This data describes a binding interaction between two proteins.

Sequence of the first protein:
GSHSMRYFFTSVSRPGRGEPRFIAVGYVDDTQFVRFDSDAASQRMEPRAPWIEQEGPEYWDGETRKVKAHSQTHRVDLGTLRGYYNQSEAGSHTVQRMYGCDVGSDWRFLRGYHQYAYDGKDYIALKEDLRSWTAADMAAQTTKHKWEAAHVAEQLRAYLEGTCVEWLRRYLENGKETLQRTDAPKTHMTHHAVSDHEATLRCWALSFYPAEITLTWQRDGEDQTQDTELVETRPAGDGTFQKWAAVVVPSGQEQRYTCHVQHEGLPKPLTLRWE

Interface contacts:
Residue H70 in the first protein is in contact with residue V6 in the second protein (closest heavy-atom distance 3.4 Å).
Residue T73 in the first protein contacts residue V6 in the second protein (closest heavy-atom distance 3.7 Å).
Residue T163 in the first protein is in contact with residue A1 in the second protein (closest heavy-atom distance 4.5 Å).
Residue Y99 in the first protein is in contact with residue G3 in the second protein (closest heavy-atom distance 3.0 Å).
Residue A69 in the first protein is in contact with residue S4 in the second protein (closest heavy-atom distance 4.7 Å).
Residue Y123 in the first protein interacts with residue V9 in the second protein (closest heavy-atom distance 4.2 Å).
Residue R97 in the first protein contacts residue Y7 in the second protein (closest heavy-atom distance 4.3 Å).
Residue T73 in the first protein contacts residue S8 in the second protein (closest heavy-atom distance 3.7 Å).
Residue Y171 in the first protein contacts residue A1 in the second protein (closest heavy-atom distance 2.9 Å).
Residue Y7 in the first protein contacts residue V2 in the second protein (closest heavy-atom distance 3.4 Å).
Residue Y59 in the first protein contacts residue A1 in the second protein (closest heavy-atom distance 4.5 Å).
Residue T73 in the first protein interacts with residue Y5 in the second protein (closest heavy-atom distance 4.7 Å).
Residue V67 in the first protein interacts with residue V2 in the second protein (closest heavy-atom distance 4.6 Å).
Residue V76 in the first protein interacts with residue S8 in the second protein (closest heavy-atom distance 4.3 Å).
Residue Y159 in the first protein contacts residue V2 in the second protein (closest heavy-atom distance 3.7 Å).
Residue L156 in the first protein is in contact with residue Y7 in the second protein (closest heavy-atom distance 4.6 Å).
Residue D77 in the first protein contacts residue S8 in the second protein (closest heavy-atom distance 3.3 Å).
Residue H70 in the first protein interacts with residue Y5 in the second protein (closest heavy-atom distance 4.9 Å).
Residue Y99 in the first protein is in contact with residue V2 in the second protein (closest heavy-atom distance 3.5 Å).
Residue T80 in the first protein contacts residue V9 in the second protein (closest heavy-atom distance 3.5 Å).
Residue W147 in the first protein is in contact with residue V9 in the second protein (closest heavy-atom distance 4.0 Å).
Residue M5 in the first protein is in contact with residue A1 in the second protein (closest heavy-atom distance 3.7 Å).
Residue Y84 in the first protein contacts residue V9 in the second protein (closest heavy-atom distance 2.7 Å).
Residue L156 in the first protein contacts residue Y5 in the second protein (closest heavy-atom distance 4.8 Å).
Residue K66 in the first protein interacts with residue V2 in the second protein (closest heavy-atom distance 3.7 Å).
Residue W147 in the first protein is in contact with residue Y7 in the second protein (closest heavy-atom distance 3.5 Å).
Residue D77 in the first protein contacts residue Y7 in the second protein (closest heavy-atom distance 4.7 Å).
Residue R97 in the first protein contacts residue V6 in the second protein (closest heavy-atom distance 4.0 Å).
Residue A69 in the first protein contacts residue V6 in the second protein (closest heavy-atom distance 4.7 Å).
Residue W147 in the first protein contacts residue S8 in the second protein (closest heavy-atom distance 2.8 Å).
Residue Y159 in the first protein is in contact with residue G3 in the second protein (closest heavy-atom distance 3.4 Å).
Residue Y99 in the first protein interacts with residue V6 in the second protein (closest heavy-atom distance 4.6 Å).
Residue Y159 in the first protein interacts with residue A1 in the second protein (closest heavy-atom distance 2.5 Å).
Residue H70 in the first protein interacts with residue S4 in the second protein (closest heavy-atom distance 4.9 Å).
Residue K146 in the first protein is in contact with residue V9 in the second protein (closest heavy-atom distance 4.2 Å).
Residue W167 in the first protein is in contact with residue A1 in the second protein (closest heavy-atom distance 3.7 Å).
Residue Y7 in the first protein interacts with residue A1 in the second protein (closest heavy-atom distance 3.0 Å).
Residue H114 in the first protein is in contact with residue V6 in the second protein (closest heavy-atom distance 4.6 Å).
Residue Q155 in the first protein interacts with residue Y7 in the second protein (closest heavy-atom distance 2.6 Å).
Residue H70 in the first protein interacts with residue V2 in the second protein (closest heavy-atom distance 4.4 Å).
Residue Y116 in the first protein is in contact with residue V9 in the second protein (closest heavy-atom distance 3.7 Å).
Residue T73 in the first protein is in contact with residue Y7 in the second protein (closest heavy-atom distance 3.8 Å).
Residue H70 in the first protein is in contact with residue G3 in the second protein (closest heavy-atom distance 3.2 Å).
Residue T143 in the first protein interacts with residue V9 in the second protein (closest heavy-atom distance 2.7 Å).
Residue K66 in the first protein interacts with residue G3 in the second protein (closest heavy-atom distance 3.7 Å).
Residue M45 in the first protein is in contact with residue V2 in the second protein (closest heavy-atom distance 4.0 Å).
Residue K66 in the first protein contacts residue S4 in the second protein (closest heavy-atom distance 3.5 Å).
Residue D77 in the first protein interacts with residue V9 in the second protein (closest heavy-atom distance 2.9 Å).
Residue V152 in the first protein is in contact with residue Y7 in the second protein (closest heavy-atom distance 3.5 Å).
Residue E63 in the first protein interacts with residue A1 in the second protein (closest heavy-atom distance 3.3 Å).
Residue L81 in the first protein contacts residue V9 in the second protein (closest heavy-atom distance 3.9 Å).
Residue F9 in the first protein is in contact with residue V2 in the second protein (closest heavy-atom distance 4.5 Å).
Residue E63 in the first protein is in contact with residue V2 in the second protein (closest heavy-atom distance 3.0 Å).

Sequence of the second protein:
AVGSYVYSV